Contacts between the two chains:
Residue T37 in chain A is in contact with residue L39 in chain B (closest heavy-atom distance 4.0 Å).
Residue W36 in chain A is in contact with residue L32 in chain B (closest heavy-atom distance 4.0 Å).
Residue W35 in chain A is in contact with residue L77 in chain B (closest heavy-atom distance 4.0 Å).
Residue V224 in chain A interacts with residue V14 in chain B (closest heavy-atom distance 3.5 Å).
Residue L12 in chain A is in contact with residue F220 in chain B (closest heavy-atom distance 3.0 Å).
Residue W36 in chain A interacts with residue T37 in chain B (closest heavy-atom distance 1.5 Å).
Residue T37 in chain A interacts with residue N40 in chain B (closest heavy-atom distance 1.4 Å).
Residue L39 in chain A contacts residue R78 in chain B (closest heavy-atom distance 3.3 Å).
Residue W35 in chain A is in contact with residue I81 in chain B (closest heavy-atom distance 3.1 Å).
Residue F85 in chain A interacts with residue F85 in chain B (closest heavy-atom distance 2.2 Å).
Residue L15 in chain A contacts residue W223 in chain B (closest heavy-atom distance 2.8 Å).
Residue F8 in chain A interacts with residue V224 in chain B (closest heavy-atom distance 3.0 Å).
Residue R78 in chain A interacts with residue S34 in chain B (closest heavy-atom distance 4.1 Å).
Residue N40 in chain A interacts with residue R78 in chain B (closest heavy-atom distance 3.9 Å).
Residue L162 in chain A is in contact with residue L95 in chain B (closest heavy-atom distance 3.8 Å).
Residue L77 in chain A contacts residue W35 in chain B (closest heavy-atom distance 3.8 Å).
Residue Y72 in chain A interacts with residue Y206 in chain B (closest heavy-atom distance 2.9 Å).
Residue L15 in chain A is in contact with residue F220 in chain B (closest heavy-atom distance 3.1 Å).
Residue C221 in chain A interacts with residue L15 in chain B (closest heavy-atom distance 2.2 Å).
Residue I81 in chain A contacts residue W35 in chain B (closest heavy-atom distance 4.1 Å).
Residue F19 in chain A interacts with residue L216 in chain B (closest heavy-atom distance 3.4 Å).
Residue I92 in chain A interacts with residue L88 in chain B (closest heavy-atom distance 1.6 Å).
Residue L12 in chain A is in contact with residue C221 in chain B (closest heavy-atom distance 3.9 Å).
Residue P217 in chain A interacts with residue L15 in chain B (closest heavy-atom distance 2.4 Å).
Residue L39 in chain A contacts residue W74 in chain B (closest heavy-atom distance 2.9 Å).
Residue L12 in chain A interacts with residue V224 in chain B (closest heavy-atom distance 2.7 Å).
Residue W165 in chain A is in contact with residue L98 in chain B (closest heavy-atom distance 2.7 Å).
Residue F220 in chain A is in contact with residue L15 in chain B (closest heavy-atom distance 2.2 Å).
Residue W165 in chain A interacts with residue L94 in chain B (closest heavy-atom distance 3.3 Å).
Residue L89 in chain A contacts residue L88 in chain B (closest heavy-atom distance 4.1 Å).
Residue N40 in chain A is in contact with residue T37 in chain B (closest heavy-atom distance 0.5 Å).
Residue F19 in chain A interacts with residue I213 in chain B (closest heavy-atom distance 2.2 Å).
Residue I82 in chain A is in contact with residue W36 in chain B (closest heavy-atom distance 1.8 Å).
Residue R169 in chain A contacts residue L94 in chain B (closest heavy-atom distance 2.9 Å).
Residue V224 in chain A interacts with residue P11 in chain B (closest heavy-atom distance 3.8 Å).
Residue R78 in chain A is in contact with residue W36 in chain B (closest heavy-atom distance 1.5 Å).
Residue Y206 in chain A contacts residue Y72 in chain B (closest heavy-atom distance 1.3 Å).
Residue R78 in chain A is in contact with residue T37 in chain B (closest heavy-atom distance 3.9 Å).
Residue D33 in chain A is in contact with residue W36 in chain B (closest heavy-atom distance 3.7 Å).
Residue W36 in chain A interacts with residue W36 in chain B (closest heavy-atom distance 2.0 Å).
Residue N40 in chain A contacts residue D33 in chain B (closest heavy-atom distance 3.8 Å).
Residue D33 in chain A contacts residue N40 in chain B (closest heavy-atom distance 3.6 Å).
Residue F161 in chain A contacts residue D99 in chain B (closest heavy-atom distance 3.9 Å).
Residue W199 in chain A is in contact with residue R73 in chain B (closest heavy-atom distance 3.7 Å).
Residue W74 in chain A is in contact with residue L39 in chain B (closest heavy-atom distance 2.7 Å).
Residue L95 in chain A interacts with residue L95 in chain B (closest heavy-atom distance 4.0 Å).
Residue Y225 in chain A contacts residue L12 in chain B (closest heavy-atom distance 3.6 Å).
Residue F220 in chain A is in contact with residue V14 in chain B (closest heavy-atom distance 2.8 Å).
Residue W36 in chain A contacts residue D33 in chain B (closest heavy-atom distance 2.2 Å).
Residue N40 in chain A interacts with residue S38 in chain B (closest heavy-atom distance 3.6 Å).
Residue R78 in chain A is in contact with residue W35 in chain B (closest heavy-atom distance 0.7 Å).
Residue R78 in chain A interacts with residue L39 in chain B (closest heavy-atom distance 1.6 Å).
Residue Y72 in chain A is in contact with residue P203 in chain B (closest heavy-atom distance 4.1 Å).
Residue L94 in chain A interacts with residue W165 in chain B (closest heavy-atom distance 3.5 Å).
Residue C221 in chain A interacts with residue L12 in chain B (closest heavy-atom distance 3.5 Å).
Residue N40 in chain A interacts with residue N40 in chain B (closest heavy-atom distance 2.0 Å).
Residue W36 in chain A interacts with residue R78 in chain B (closest heavy-atom distance 1.9 Å).
Residue Q16 in chain A contacts residue F220 in chain B (closest heavy-atom distance 3.1 Å).
Residue L32 in chain A is in contact with residue W36 in chain B (closest heavy-atom distance 3.9 Å).
Residue W36 in chain A contacts residue N40 in chain B (closest heavy-atom distance 2.2 Å).

This data describes a binding interaction between two proteins.

Sequence of chain A:
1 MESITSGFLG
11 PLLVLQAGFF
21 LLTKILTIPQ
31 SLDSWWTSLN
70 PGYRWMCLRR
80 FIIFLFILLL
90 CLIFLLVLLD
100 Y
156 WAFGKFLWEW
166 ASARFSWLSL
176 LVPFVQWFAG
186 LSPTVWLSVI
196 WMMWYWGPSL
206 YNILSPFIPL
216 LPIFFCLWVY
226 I

Sequence of chain B:
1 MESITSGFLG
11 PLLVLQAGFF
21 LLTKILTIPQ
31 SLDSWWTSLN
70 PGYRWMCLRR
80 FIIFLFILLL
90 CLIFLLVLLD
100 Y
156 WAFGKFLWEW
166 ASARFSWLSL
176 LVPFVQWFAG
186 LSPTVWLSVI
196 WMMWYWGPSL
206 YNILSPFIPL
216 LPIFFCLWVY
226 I